This data describes a binding interaction between two proteins.

Sequence of the first protein:
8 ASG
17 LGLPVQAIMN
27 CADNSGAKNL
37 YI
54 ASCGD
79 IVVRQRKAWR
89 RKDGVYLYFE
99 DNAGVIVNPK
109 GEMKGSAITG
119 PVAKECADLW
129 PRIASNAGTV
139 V

Residue-level contacts at the interface:
Residue K34 in the first protein contacts residue V22 in the second protein (closest heavy-atom distance 4.5 Å).

Sequence of the second protein:
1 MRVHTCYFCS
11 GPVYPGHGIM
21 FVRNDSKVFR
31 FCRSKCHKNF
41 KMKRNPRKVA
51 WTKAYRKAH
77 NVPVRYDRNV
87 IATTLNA